Sequence of chain A:
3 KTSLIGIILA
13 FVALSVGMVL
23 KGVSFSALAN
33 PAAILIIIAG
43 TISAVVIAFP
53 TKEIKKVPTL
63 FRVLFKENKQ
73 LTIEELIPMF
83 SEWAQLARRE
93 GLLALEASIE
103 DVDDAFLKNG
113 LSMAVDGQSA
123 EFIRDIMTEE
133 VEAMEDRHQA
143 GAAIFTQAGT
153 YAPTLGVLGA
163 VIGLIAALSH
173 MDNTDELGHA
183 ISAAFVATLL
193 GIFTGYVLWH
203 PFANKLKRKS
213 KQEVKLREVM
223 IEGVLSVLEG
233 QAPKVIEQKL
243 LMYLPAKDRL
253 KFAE

This data describes a binding interaction between two proteins.

Sequence of chain B:
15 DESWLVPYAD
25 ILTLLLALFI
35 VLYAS

Interface contacts:
Residue T190 in chain A interacts with residue L28 in chain B (closest heavy-atom distance 3.9 Å).
Residue L166 in chain A interacts with residue A31 in chain B (closest heavy-atom distance 4.6 Å).
Residue A169 in chain A is in contact with residue I34 in chain B (closest heavy-atom distance 4.3 Å).
Residue F187 in chain A is in contact with residue L32 in chain B (closest heavy-atom distance 4.8 Å).
Residue F187 in chain A interacts with residue L28 in chain B (closest heavy-atom distance 3.6 Å).
Residue I183 in chain A is in contact with residue A31 in chain B (closest heavy-atom distance 4.1 Å).
Residue F187 in chain A interacts with residue A31 in chain B (closest heavy-atom distance 3.6 Å).
Residue I183 in chain A contacts residue I34 in chain B (closest heavy-atom distance 4.5 Å).
Residue T190 in chain A contacts residue D24 in chain B (closest heavy-atom distance 3.8 Å).
Residue I183 in chain A is in contact with residue V35 in chain B (closest heavy-atom distance 4.8 Å).
Residue I194 in chain A interacts with residue D24 in chain B (closest heavy-atom distance 3.4 Å).
Residue T190 in chain A interacts with residue T27 in chain B (closest heavy-atom distance 4.6 Å).
Residue L170 in chain A contacts residue I34 in chain B (closest heavy-atom distance 4.8 Å).
Residue L166 in chain A is in contact with residue I34 in chain B (closest heavy-atom distance 3.7 Å).
Residue L166 in chain A is in contact with residue L30 in chain B (closest heavy-atom distance 3.7 Å).
Residue Y198 in chain A is in contact with residue V20 in chain B (closest heavy-atom distance 3.2 Å).